Sequence of chain A:
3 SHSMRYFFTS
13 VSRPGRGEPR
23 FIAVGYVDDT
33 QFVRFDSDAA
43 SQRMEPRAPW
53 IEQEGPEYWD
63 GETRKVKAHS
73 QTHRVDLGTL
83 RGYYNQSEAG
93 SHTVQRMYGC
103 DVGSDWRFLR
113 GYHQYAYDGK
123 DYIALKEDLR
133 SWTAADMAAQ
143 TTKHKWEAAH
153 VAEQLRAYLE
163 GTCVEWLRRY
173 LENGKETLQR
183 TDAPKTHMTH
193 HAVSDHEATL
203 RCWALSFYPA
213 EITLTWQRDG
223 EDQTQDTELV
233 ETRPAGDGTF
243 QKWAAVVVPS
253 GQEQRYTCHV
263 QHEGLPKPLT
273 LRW

Sequence of chain B:
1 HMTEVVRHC

Residue-level contacts at the interface:
Residue Y172 in chain A interacts with residue H1 in chain B (closest heavy-atom distance 2.9 Å).
Residue H71 in chain A interacts with residue M2 in chain B (closest heavy-atom distance 4.5 Å).
Residue W148 in chain A is in contact with residue C9 in chain B (closest heavy-atom distance 3.6 Å).
Residue T164 in chain A interacts with residue H1 in chain B (closest heavy-atom distance 4.8 Å).
Residue Y60 in chain A is in contact with residue H1 in chain B (closest heavy-atom distance 4.4 Å).
Residue Y8 in chain A is in contact with residue H1 in chain B (closest heavy-atom distance 2.6 Å).
Residue V153 in chain A contacts residue R7 in chain B (closest heavy-atom distance 3.7 Å).
Residue K147 in chain A interacts with residue C9 in chain B (closest heavy-atom distance 3.0 Å).
Residue D78 in chain A interacts with residue R7 in chain B (closest heavy-atom distance 4.5 Å).
Residue D78 in chain A interacts with residue H8 in chain B (closest heavy-atom distance 3.7 Å).
Residue K67 in chain A contacts residue M2 in chain B (closest heavy-atom distance 2.7 Å).
Residue F34 in chain A interacts with residue H1 in chain B (closest heavy-atom distance 4.6 Å).
Residue R66 in chain A is in contact with residue E4 in chain B (closest heavy-atom distance 2.7 Å).
Residue A70 in chain A interacts with residue V6 in chain B (closest heavy-atom distance 4.3 Å).
Residue T74 in chain A interacts with residue R7 in chain B (closest heavy-atom distance 3.9 Å).
Residue W148 in chain A is in contact with residue R7 in chain B (closest heavy-atom distance 3.2 Å).
Residue V77 in chain A contacts residue H8 in chain B (closest heavy-atom distance 3.7 Å).
Residue V153 in chain A interacts with residue V5 in chain B (closest heavy-atom distance 4.0 Å).
Residue T74 in chain A is in contact with residue V6 in chain B (closest heavy-atom distance 3.8 Å).
Residue L157 in chain A contacts residue V5 in chain B (closest heavy-atom distance 3.7 Å).
Residue H71 in chain A interacts with residue V6 in chain B (closest heavy-atom distance 3.5 Å).
Residue K147 in chain A contacts residue H8 in chain B (closest heavy-atom distance 4.5 Å).
Residue T81 in chain A is in contact with residue C9 in chain B (closest heavy-atom distance 3.8 Å).
Residue F10 in chain A contacts residue M2 in chain B (closest heavy-atom distance 4.0 Å).
Residue K67 in chain A is in contact with residue H1 in chain B (closest heavy-atom distance 3.2 Å).
Residue Y160 in chain A interacts with residue H1 in chain B (closest heavy-atom distance 2.8 Å).
Residue Y160 in chain A is in contact with residue V5 in chain B (closest heavy-atom distance 4.5 Å).
Residue Y8 in chain A is in contact with residue M2 in chain B (closest heavy-atom distance 3.6 Å).
Residue W148 in chain A contacts residue H8 in chain B (closest heavy-atom distance 3.3 Å).
Residue K67 in chain A interacts with residue T3 in chain B (closest heavy-atom distance 3.3 Å).
Residue R98 in chain A contacts residue V6 in chain B (closest heavy-atom distance 4.3 Å).
Residue M6 in chain A is in contact with residue H1 in chain B (closest heavy-atom distance 3.6 Å).
Residue L157 in chain A interacts with residue T3 in chain B (closest heavy-atom distance 4.3 Å).
Residue Y117 in chain A interacts with residue C9 in chain B (closest heavy-atom distance 4.2 Å).
Residue D78 in chain A is in contact with residue C9 in chain B (closest heavy-atom distance 3.0 Å).
Residue M46 in chain A is in contact with residue M2 in chain B (closest heavy-atom distance 3.6 Å).
Residue E64 in chain A is in contact with residue H1 in chain B (closest heavy-atom distance 3.6 Å).
Residue H71 in chain A contacts residue T3 in chain B (closest heavy-atom distance 3.6 Å).
Residue W168 in chain A is in contact with residue H1 in chain B (closest heavy-atom distance 3.0 Å).
Residue R98 in chain A contacts residue V5 in chain B (closest heavy-atom distance 5.0 Å).
Residue T144 in chain A contacts residue C9 in chain B (closest heavy-atom distance 2.5 Å).
Residue K147 in chain A contacts residue R7 in chain B (closest heavy-atom distance 4.9 Å).
Residue V68 in chain A contacts residue M2 in chain B (closest heavy-atom distance 4.1 Å).
Residue A151 in chain A interacts with residue R7 in chain B (closest heavy-atom distance 3.9 Å).
Residue Y85 in chain A interacts with residue C9 in chain B (closest heavy-atom distance 3.0 Å).
Residue E64 in chain A interacts with residue M2 in chain B (closest heavy-atom distance 2.9 Å).
Residue Y100 in chain A contacts residue T3 in chain B (closest heavy-atom distance 3.3 Å).
Residue Q73 in chain A is in contact with residue H8 in chain B (closest heavy-atom distance 4.6 Å).
Residue Q156 in chain A contacts residue V5 in chain B (closest heavy-atom distance 3.7 Å).
Residue T74 in chain A contacts residue H8 in chain B (closest heavy-atom distance 3.8 Å).
Residue Y100 in chain A is in contact with residue M2 in chain B (closest heavy-atom distance 3.5 Å).
Residue K67 in chain A contacts residue E4 in chain B (closest heavy-atom distance 3.6 Å).
Residue Y160 in chain A interacts with residue M2 in chain B (closest heavy-atom distance 3.8 Å).
Residue Y124 in chain A contacts residue C9 in chain B (closest heavy-atom distance 4.7 Å).
Residue L82 in chain A contacts residue C9 in chain B (closest heavy-atom distance 3.8 Å).
Residue H115 in chain A interacts with residue V5 in chain B (closest heavy-atom distance 4.9 Å).
Residue Y160 in chain A is in contact with residue T3 in chain B (closest heavy-atom distance 3.5 Å).
Residue R98 in chain A is in contact with residue R7 in chain B (closest heavy-atom distance 4.9 Å).

The following describes two proteins that form a bound complex.